Sequence of the first protein:
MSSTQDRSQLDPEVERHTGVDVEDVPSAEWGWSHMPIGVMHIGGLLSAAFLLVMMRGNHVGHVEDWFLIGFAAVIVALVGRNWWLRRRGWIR

Residue-level contacts at the interface:
Residue V417 in the second protein is in contact with residue I83 in the first protein (closest heavy-atom distance 3.7 Å).
Residue W318 in the second protein interacts with residue F58 in the first protein (closest heavy-atom distance 3.5 Å).
Residue P371 in the second protein interacts with residue S41 in the first protein (closest heavy-atom distance 3.4 Å).
Residue A359 in the second protein contacts residue D11 in the first protein (closest heavy-atom distance 3.8 Å).
Residue R435 in the second protein interacts with residue D32 in the first protein (closest heavy-atom distance 3.2 Å).
Residue Q434 in the second protein contacts residue P34 in the first protein (closest heavy-atom distance 3.3 Å).
Residue V372 in the second protein interacts with residue W40 in the first protein (closest heavy-atom distance 3.3 Å).
Residue Q365 in the second protein contacts residue W38 in the first protein (closest heavy-atom distance 3.0 Å).
Residue Q533 in the second protein is in contact with residue Q5 in the first protein (closest heavy-atom distance 3.4 Å).
Residue P241 in the second protein is in contact with residue D6 in the first protein (closest heavy-atom distance 3.5 Å).
Residue W318 in the second protein interacts with residue R64 in the first protein (closest heavy-atom distance 2.5 Å).
Residue R435 in the second protein interacts with residue P34 in the first protein (closest heavy-atom distance 3.7 Å).
Residue T355 in the second protein contacts residue V22 in the first protein (closest heavy-atom distance 3.7 Å).
Residue G356 in the second protein contacts residue E13 in the first protein (closest heavy-atom distance 3.0 Å).
Residue L491 in the second protein is in contact with residue S2 in the first protein (closest heavy-atom distance 3.8 Å).
Residue Y423 in the second protein is in contact with residue M43 in the first protein (closest heavy-atom distance 3.3 Å).
Residue L491 in the second protein contacts residue M1 in the first protein (closest heavy-atom distance 3.5 Å).
Residue L363 in the second protein contacts residue S8 in the first protein (closest heavy-atom distance 3.3 Å).
Residue I413 in the second protein is in contact with residue E72 in the first protein (closest heavy-atom distance 3.3 Å).
Residue I413 in the second protein interacts with residue L76 in the first protein (closest heavy-atom distance 3.7 Å).
Residue V416 in the second protein interacts with residue L59 in the first protein (closest heavy-atom distance 3.8 Å).
Residue Y427 in the second protein interacts with residue S41 in the first protein (closest heavy-atom distance 3.4 Å).
Residue V372 in the second protein interacts with residue S41 in the first protein (closest heavy-atom distance 3.8 Å).
Residue P467 in the second protein contacts residue Q5 in the first protein (closest heavy-atom distance 3.3 Å).
Residue Q533 in the second protein is in contact with residue R7 in the first protein (closest heavy-atom distance 3.2 Å).
Residue W315 in the second protein interacts with residue F58 in the first protein (closest heavy-atom distance 3.8 Å).
Residue V354 in the second protein interacts with residue W40 in the first protein (closest heavy-atom distance 3.6 Å).
Residue Y479 in the second protein interacts with residue W38 in the first protein (closest heavy-atom distance 3.2 Å).
Residue W318 in the second protein contacts residue M62 in the first protein (closest heavy-atom distance 3.7 Å).
Residue V370 in the second protein contacts residue W40 in the first protein (closest heavy-atom distance 3.3 Å).
Residue A317 in the second protein is in contact with residue N66 in the first protein (closest heavy-atom distance 3.4 Å).
Residue H537 in the second protein contacts residue Q9 in the first protein (closest heavy-atom distance 3.2 Å).
Residue E351 in the second protein is in contact with residue W40 in the first protein (closest heavy-atom distance 3.8 Å).
Residue A480 in the second protein interacts with residue S8 in the first protein (closest heavy-atom distance 3.3 Å).
Residue P371 in the second protein is in contact with residue W40 in the first protein (closest heavy-atom distance 3.6 Å).
Residue D369 in the second protein interacts with residue S35 in the first protein (closest heavy-atom distance 3.6 Å).
Residue H360 in the second protein is in contact with residue D11 in the first protein (closest heavy-atom distance 3.1 Å).
Residue R438 in the second protein is in contact with residue P34 in the first protein (closest heavy-atom distance 3.7 Å).
Residue Q434 in the second protein is in contact with residue S35 in the first protein (closest heavy-atom distance 2.9 Å).
Residue V372 in the second protein contacts residue M43 in the first protein (closest heavy-atom distance 3.4 Å).
Residue T355 in the second protein interacts with residue W40 in the first protein (closest heavy-atom distance 3.1 Å).
Residue L491 in the second protein contacts residue S3 in the first protein (closest heavy-atom distance 3.7 Å).
Residue V416 in the second protein contacts residue F58 in the first protein (closest heavy-atom distance 3.6 Å).
Residue A480 in the second protein contacts residue W38 in the first protein (closest heavy-atom distance 3.6 Å).
Residue Q533 in the second protein interacts with residue D6 in the first protein (closest heavy-atom distance 3.8 Å).
Residue V372 in the second protein interacts with residue H42 in the first protein (closest heavy-atom distance 3.7 Å).
Residue D357 in the second protein is in contact with residue E13 in the first protein (closest heavy-atom distance 3.3 Å).
Residue A482 in the second protein is in contact with residue D6 in the first protein (closest heavy-atom distance 3.3 Å).
Residue V416 in the second protein is in contact with residue S55 in the first protein (closest heavy-atom distance 3.2 Å).
Residue I431 in the second protein is in contact with residue V33 in the first protein (closest heavy-atom distance 3.7 Å).
Residue D358 in the second protein contacts residue E13 in the first protein (closest heavy-atom distance 2.9 Å).
Residue P239 in the second protein contacts residue S8 in the first protein (closest heavy-atom distance 3.6 Å).
Residue P241 in the second protein interacts with residue T4 in the first protein (closest heavy-atom distance 3.7 Å).
Residue A480 in the second protein contacts residue D6 in the first protein (closest heavy-atom distance 3.3 Å).
Residue G240 in the second protein contacts residue D6 in the first protein (closest heavy-atom distance 3.8 Å).
Residue W318 in the second protein contacts residue V61 in the first protein (closest heavy-atom distance 3.6 Å).
Residue R412 in the second protein contacts residue M62 in the first protein (closest heavy-atom distance 3.4 Å).
Residue L477 in the second protein contacts residue Q5 in the first protein (closest heavy-atom distance 3.6 Å).
Residue W409 in the second protein interacts with residue E72 in the first protein (closest heavy-atom distance 3.1 Å).
Residue Q365 in the second protein interacts with residue G39 in the first protein (closest heavy-atom distance 3.4 Å).

The following describes two proteins that form a bound complex.

Sequence of the second protein:
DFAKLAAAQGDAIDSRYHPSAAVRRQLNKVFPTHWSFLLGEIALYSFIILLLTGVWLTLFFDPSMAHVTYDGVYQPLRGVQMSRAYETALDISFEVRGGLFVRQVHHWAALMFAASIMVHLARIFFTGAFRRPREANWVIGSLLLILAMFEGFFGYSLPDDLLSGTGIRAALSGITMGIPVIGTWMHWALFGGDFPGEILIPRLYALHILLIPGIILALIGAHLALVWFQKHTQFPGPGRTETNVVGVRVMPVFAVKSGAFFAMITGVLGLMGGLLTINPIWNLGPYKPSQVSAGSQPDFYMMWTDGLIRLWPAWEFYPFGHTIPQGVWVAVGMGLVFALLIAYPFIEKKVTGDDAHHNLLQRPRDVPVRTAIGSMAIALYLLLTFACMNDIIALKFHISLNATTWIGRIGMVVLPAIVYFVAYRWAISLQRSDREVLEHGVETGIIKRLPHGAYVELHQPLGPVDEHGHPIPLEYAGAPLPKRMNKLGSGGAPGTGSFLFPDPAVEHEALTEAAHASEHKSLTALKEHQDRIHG